Sequence of protein 1:
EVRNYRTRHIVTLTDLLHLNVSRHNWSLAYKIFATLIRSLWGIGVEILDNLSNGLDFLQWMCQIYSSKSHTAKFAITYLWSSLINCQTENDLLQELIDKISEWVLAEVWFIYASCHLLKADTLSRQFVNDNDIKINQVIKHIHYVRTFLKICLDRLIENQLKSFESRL

Sequence of protein 2:
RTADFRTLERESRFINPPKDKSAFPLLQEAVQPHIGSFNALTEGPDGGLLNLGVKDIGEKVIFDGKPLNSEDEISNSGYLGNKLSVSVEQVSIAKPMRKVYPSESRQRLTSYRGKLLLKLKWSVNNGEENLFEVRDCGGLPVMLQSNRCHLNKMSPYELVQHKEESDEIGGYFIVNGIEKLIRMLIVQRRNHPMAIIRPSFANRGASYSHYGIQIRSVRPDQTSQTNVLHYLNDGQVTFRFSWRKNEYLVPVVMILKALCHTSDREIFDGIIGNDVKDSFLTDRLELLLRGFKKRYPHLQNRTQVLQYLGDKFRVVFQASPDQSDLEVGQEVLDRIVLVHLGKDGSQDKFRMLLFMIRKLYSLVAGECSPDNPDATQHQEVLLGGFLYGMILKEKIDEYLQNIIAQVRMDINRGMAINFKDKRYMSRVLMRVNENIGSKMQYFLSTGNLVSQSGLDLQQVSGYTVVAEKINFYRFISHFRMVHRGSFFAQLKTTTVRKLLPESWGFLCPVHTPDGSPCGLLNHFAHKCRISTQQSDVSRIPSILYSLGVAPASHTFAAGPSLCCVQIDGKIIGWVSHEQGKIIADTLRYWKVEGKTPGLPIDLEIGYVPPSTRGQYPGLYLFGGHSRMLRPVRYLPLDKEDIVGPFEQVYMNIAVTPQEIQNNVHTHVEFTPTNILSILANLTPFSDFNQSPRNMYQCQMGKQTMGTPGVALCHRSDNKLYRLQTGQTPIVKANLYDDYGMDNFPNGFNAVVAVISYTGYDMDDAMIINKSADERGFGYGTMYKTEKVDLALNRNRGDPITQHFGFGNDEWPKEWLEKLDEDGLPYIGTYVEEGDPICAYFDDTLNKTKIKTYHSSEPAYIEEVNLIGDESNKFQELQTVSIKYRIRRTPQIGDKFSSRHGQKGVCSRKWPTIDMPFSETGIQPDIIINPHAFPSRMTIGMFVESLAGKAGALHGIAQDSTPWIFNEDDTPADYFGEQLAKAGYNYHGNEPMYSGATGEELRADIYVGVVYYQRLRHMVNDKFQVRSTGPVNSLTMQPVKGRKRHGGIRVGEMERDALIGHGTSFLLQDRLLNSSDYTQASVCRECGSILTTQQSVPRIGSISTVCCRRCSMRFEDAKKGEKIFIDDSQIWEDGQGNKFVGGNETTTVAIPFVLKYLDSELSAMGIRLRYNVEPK

Interface contacts:
Residue L138 in protein 2 is in contact with residue W352 in protein 1 (closest heavy-atom distance 3.8 Å).
Residue V155 in protein 2 interacts with residue W352 in protein 1 (closest heavy-atom distance 5.0 Å).
Residue V155 in protein 2 is in contact with residue L354 in protein 1 (closest heavy-atom distance 3.8 Å).
Residue L138 in protein 2 contacts residue E351 in protein 1 (closest heavy-atom distance 2.8 Å).

This data describes a binding interaction between two proteins.